These two protein chains interact to form a complex.

Sequence of the first protein:
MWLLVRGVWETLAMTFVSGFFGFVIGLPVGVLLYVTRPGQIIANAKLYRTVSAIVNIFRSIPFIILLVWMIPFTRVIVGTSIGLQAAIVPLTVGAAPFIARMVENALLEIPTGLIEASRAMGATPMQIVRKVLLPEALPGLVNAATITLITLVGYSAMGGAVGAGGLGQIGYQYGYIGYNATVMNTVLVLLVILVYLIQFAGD

Sequence of the second protein:
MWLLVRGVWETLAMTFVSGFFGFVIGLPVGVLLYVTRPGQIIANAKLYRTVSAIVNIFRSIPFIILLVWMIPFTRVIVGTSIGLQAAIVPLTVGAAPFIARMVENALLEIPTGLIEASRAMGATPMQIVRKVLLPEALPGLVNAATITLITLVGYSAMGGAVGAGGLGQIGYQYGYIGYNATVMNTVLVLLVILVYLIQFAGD

Contacts between the two chains:
Residue M189 in the second protein is in contact with residue I70 in the first protein (closest heavy-atom distance 3.3 Å).
Residue L193 in the second protein contacts residue I70 in the first protein (closest heavy-atom distance 3.2 Å).
Residue S65 in the second protein contacts residue Y201 in the first protein (closest heavy-atom distance 3.9 Å).
Residue A166 in the second protein contacts residue Y181 in the first protein (closest heavy-atom distance 3.4 Å).
Residue Y201 in the second protein interacts with residue I62 in the first protein (closest heavy-atom distance 3.1 Å).
Residue I76 in the second protein is in contact with residue Y184 in the first protein (closest heavy-atom distance 3.2 Å).
Residue V73 in the second protein is in contact with residue M189 in the first protein (closest heavy-atom distance 3.4 Å).
Residue Y177 in the second protein interacts with residue Y181 in the first protein (closest heavy-atom distance 4.4 Å).
Residue M189 in the second protein contacts residue W74 in the first protein (closest heavy-atom distance 3.1 Å).
Residue P77 in the second protein is in contact with residue M189 in the first protein (closest heavy-atom distance 4.3 Å).
Residue A162 in the second protein contacts residue F68 in the first protein (closest heavy-atom distance 4.1 Å).
Residue M163 in the second protein contacts residue M163 in the first protein (closest heavy-atom distance 3.1 Å).
Residue A162 in the second protein contacts residue P67 in the first protein (closest heavy-atom distance 3.9 Å).
Residue V200 in the second protein is in contact with residue S65 in the first protein (closest heavy-atom distance 3.2 Å).
Residue N61 in the second protein is in contact with residue Y201 in the first protein (closest heavy-atom distance 3.5 Å).
Residue Y201 in the second protein interacts with residue S65 in the first protein (closest heavy-atom distance 4.2 Å).
Residue F68 in the second protein interacts with residue F68 in the first protein (closest heavy-atom distance 4.0 Å).
Residue Y181 in the second protein is in contact with residue G168 in the first protein (closest heavy-atom distance 3.8 Å).
Residue I70 in the second protein contacts residue L196 in the first protein (closest heavy-atom distance 4.0 Å).
Residue L71 in the second protein interacts with residue L193 in the first protein (closest heavy-atom distance 4.0 Å).
Residue Y201 in the second protein interacts with residue N61 in the first protein (closest heavy-atom distance 2.6 Å).
Residue I70 in the second protein is in contact with residue L193 in the first protein (closest heavy-atom distance 3.2 Å).
Residue W74 in the second protein interacts with residue M189 in the first protein (closest heavy-atom distance 3.5 Å).
Residue V197 in the second protein contacts residue I66 in the first protein (closest heavy-atom distance 3.3 Å).
Residue R80 in the second protein interacts with residue Y184 in the first protein (closest heavy-atom distance 4.3 Å).
Residue I70 in the second protein interacts with residue V192 in the first protein (closest heavy-atom distance 3.5 Å).
Residue Y177 in the second protein interacts with residue Y177 in the first protein (closest heavy-atom distance 3.2 Å).
Residue I66 in the second protein is in contact with residue L193 in the first protein (closest heavy-atom distance 3.5 Å).
Residue G180 in the second protein is in contact with residue V73 in the first protein (closest heavy-atom distance 2.8 Å).
Residue W74 in the second protein contacts residue N190 in the first protein (closest heavy-atom distance 2.9 Å).
Residue G176 in the second protein contacts residue V73 in the first protein (closest heavy-atom distance 4.2 Å).
Residue P77 in the second protein contacts residue Y184 in the first protein (closest heavy-atom distance 4.4 Å).
Residue Y181 in the second protein is in contact with residue V73 in the first protein (closest heavy-atom distance 3.5 Å).
Residue S65 in the second protein contacts residue V200 in the first protein (closest heavy-atom distance 4.1 Å).
Residue L193 in the second protein is in contact with residue W74 in the first protein (closest heavy-atom distance 2.9 Å).
Residue M163 in the second protein interacts with residue F68 in the first protein (closest heavy-atom distance 3.5 Å).
Residue V167 in the second protein contacts residue Y184 in the first protein (closest heavy-atom distance 3.2 Å).
Residue A162 in the second protein interacts with residue I70 in the first protein (closest heavy-atom distance 3.9 Å).
Residue P67 in the second protein is in contact with residue L196 in the first protein (closest heavy-atom distance 4.5 Å).
Residue V167 in the second protein interacts with residue Y181 in the first protein (closest heavy-atom distance 2.9 Å).
Residue I69 in the second protein is in contact with residue A162 in the first protein (closest heavy-atom distance 3.9 Å).
Residue M189 in the second protein is in contact with residue V73 in the first protein (closest heavy-atom distance 3.2 Å).
Residue V73 in the second protein is in contact with residue G180 in the first protein (closest heavy-atom distance 3.4 Å).
Residue A162 in the second protein interacts with residue I69 in the first protein (closest heavy-atom distance 3.4 Å).
Residue S86 in the second protein contacts residue Y184 in the first protein (closest heavy-atom distance 4.1 Å).
Residue P67 in the second protein interacts with residue G159 in the first protein (closest heavy-atom distance 4.0 Å).
Residue I66 in the second protein contacts residue V197 in the first protein (closest heavy-atom distance 3.9 Å).
Residue M163 in the second protein is in contact with residue I69 in the first protein (closest heavy-atom distance 3.9 Å).
Residue Y160 in the second protein interacts with residue F68 in the first protein (closest heavy-atom distance 4.3 Å).
Residue S65 in the second protein is in contact with residue V197 in the first protein (closest heavy-atom distance 3.3 Å).
Residue Y181 in the second protein is in contact with residue V167 in the first protein (closest heavy-atom distance 3.1 Å).
Residue N190 in the second protein interacts with residue W74 in the first protein (closest heavy-atom distance 3.1 Å).
Residue I69 in the second protein interacts with residue M163 in the first protein (closest heavy-atom distance 2.8 Å).
Residue V197 in the second protein is in contact with residue S65 in the first protein (closest heavy-atom distance 4.1 Å).
Residue V192 in the second protein is in contact with residue I70 in the first protein (closest heavy-atom distance 3.8 Å).
Residue G159 in the second protein interacts with residue F68 in the first protein (closest heavy-atom distance 2.7 Å).
Residue L196 in the second protein contacts residue I70 in the first protein (closest heavy-atom distance 3.8 Å).
Residue W74 in the second protein is in contact with residue L193 in the first protein (closest heavy-atom distance 3.3 Å).
Residue I62 in the second protein contacts residue Y201 in the first protein (closest heavy-atom distance 3.3 Å).
Residue V73 in the second protein contacts residue Y181 in the first protein (closest heavy-atom distance 3.6 Å).